This data describes a binding interaction between two proteins.

Interface contacts:
Residue I33 in the first protein contacts residue V19 in the second protein (closest heavy-atom distance 4.3 Å).
Residue I33 in the first protein interacts with residue I20 in the second protein (closest heavy-atom distance 3.4 Å).
Residue T26 in the first protein interacts with residue V16 in the second protein (closest heavy-atom distance 4.8 Å).
Residue N144 in the first protein interacts with residue E101 in the second protein (closest heavy-atom distance 4.8 Å).
Residue G145 in the first protein contacts residue E101 in the second protein (closest heavy-atom distance 4.8 Å).
Residue S119 in the first protein contacts residue E101 in the second protein (closest heavy-atom distance 4.3 Å).
Residue G145 in the first protein interacts with residue S73 in the second protein (closest heavy-atom distance 4.4 Å).
Residue L29 in the first protein is in contact with residue I20 in the second protein (closest heavy-atom distance 4.9 Å).
Residue A30 in the first protein contacts residue V16 in the second protein (closest heavy-atom distance 4.3 Å).
Residue F36 in the first protein is in contact with residue V23 in the second protein (closest heavy-atom distance 4.3 Å).
Residue V37 in the first protein interacts with residue V23 in the second protein (closest heavy-atom distance 4.9 Å).
Residue I33 in the first protein interacts with residue V16 in the second protein (closest heavy-atom distance 2.5 Å).
Residue N144 in the first protein interacts with residue S73 in the second protein (closest heavy-atom distance 4.0 Å).
Residue L40 in the first protein contacts residue V27 in the second protein (closest heavy-atom distance 5.0 Å).
Residue L29 in the first protein interacts with residue V16 in the second protein (closest heavy-atom distance 3.9 Å).
Residue T26 in the first protein is in contact with residue V13 in the second protein (closest heavy-atom distance 3.6 Å).
Residue L29 in the first protein is in contact with residue V13 in the second protein (closest heavy-atom distance 4.5 Å).
Residue I25 in the first protein interacts with residue V13 in the second protein (closest heavy-atom distance 4.5 Å).
Residue M22 in the first protein is in contact with residue V13 in the second protein (closest heavy-atom distance 4.5 Å).
Residue L29 in the first protein interacts with residue I17 in the second protein (closest heavy-atom distance 4.4 Å).

Sequence of the first protein:
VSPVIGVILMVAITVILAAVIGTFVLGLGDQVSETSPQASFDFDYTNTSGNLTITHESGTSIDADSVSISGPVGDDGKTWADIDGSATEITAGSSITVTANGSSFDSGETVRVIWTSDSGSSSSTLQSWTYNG

Sequence of the second protein:
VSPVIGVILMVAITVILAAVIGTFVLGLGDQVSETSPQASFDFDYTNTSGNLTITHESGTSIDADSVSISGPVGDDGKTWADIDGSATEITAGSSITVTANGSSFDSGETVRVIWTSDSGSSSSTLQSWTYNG